Sequence of chain A:
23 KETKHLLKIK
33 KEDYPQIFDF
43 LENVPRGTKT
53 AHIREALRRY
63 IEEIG

Interface contacts:
Residue H27 in chain A is in contact with residue L28 in chain B (closest heavy-atom distance 3.6 Å).
Residue K33 in chain A contacts residue K23 in chain B (closest heavy-atom distance 3.2 Å).
Residue Y62 in chain A interacts with residue A58 in chain B (closest heavy-atom distance 3.2 Å).
Residue R61 in chain A interacts with residue Y62 in chain B (closest heavy-atom distance 3.6 Å).
Residue L29 in chain A is in contact with residue T25 in chain B (closest heavy-atom distance 3.4 Å).
Residue R56 in chain A interacts with residue I39 in chain B (closest heavy-atom distance 3.5 Å).
Residue Y62 in chain A is in contact with residue H54 in chain B (closest heavy-atom distance 2.7 Å).
Residue R61 in chain A interacts with residue E65 in chain B (closest heavy-atom distance 2.6 Å).
Residue L28 in chain A is in contact with residue H27 in chain B (closest heavy-atom distance 2.9 Å).
Residue E44 in chain A is in contact with residue T25 in chain B (closest heavy-atom distance 3.2 Å).
Residue K26 in chain A interacts with residue L29 in chain B (closest heavy-atom distance 3.2 Å).
Residue K23 in chain A interacts with residue K32 in chain B (closest heavy-atom distance 3.6 Å).
Residue L59 in chain A is in contact with residue I55 in chain B (closest heavy-atom distance 3.7 Å).
Residue I31 in chain A interacts with residue T25 in chain B (closest heavy-atom distance 3.0 Å).
Residue I39 in chain A contacts residue R60 in chain B (closest heavy-atom distance 3.1 Å).
Residue K51 in chain A is in contact with residue T25 in chain B (closest heavy-atom distance 3.7 Å).
Residue E24 in chain A interacts with residue K32 in chain B (closest heavy-atom distance 3.5 Å).
Residue K51 in chain A interacts with residue H27 in chain B (closest heavy-atom distance 3.4 Å).
Residue K32 in chain A interacts with residue K23 in chain B (closest heavy-atom distance 3.5 Å).
Residue H54 in chain A contacts residue Y62 in chain B (closest heavy-atom distance 2.9 Å).
Residue T25 in chain A is in contact with residue I31 in chain B (closest heavy-atom distance 3.0 Å).
Residue F40 in chain A contacts residue E24 in chain B (closest heavy-atom distance 3.6 Å).
Residue Y62 in chain A interacts with residue E57 in chain B (closest heavy-atom distance 3.5 Å).
Residue Q38 in chain A contacts residue R60 in chain B (closest heavy-atom distance 3.2 Å).
Residue K30 in chain A contacts residue K26 in chain B (closest heavy-atom distance 3.3 Å).
Residue K23 in chain A is in contact with residue F40 in chain B (closest heavy-atom distance 3.7 Å).
Residue K30 in chain A is in contact with residue T25 in chain B (closest heavy-atom distance 3.2 Å).
Residue T52 in chain A interacts with residue H27 in chain B (closest heavy-atom distance 3.5 Å).
Residue R56 in chain A contacts residue Y36 in chain B (closest heavy-atom distance 2.5 Å).
Residue H27 in chain A is in contact with residue T52 in chain B (closest heavy-atom distance 3.1 Å).
Residue E57 in chain A contacts residue Y62 in chain B (closest heavy-atom distance 3.5 Å).
Residue T25 in chain A contacts residue K51 in chain B (closest heavy-atom distance 3.1 Å).
Residue L59 in chain A is in contact with residue A58 in chain B (closest heavy-atom distance 3.5 Å).
Residue A58 in chain A is in contact with residue Y62 in chain B (closest heavy-atom distance 3.5 Å).
Residue T25 in chain A is in contact with residue E44 in chain B (closest heavy-atom distance 3.0 Å).
Residue E65 in chain A interacts with residue R61 in chain B (closest heavy-atom distance 3.7 Å).
Residue Y62 in chain A is in contact with residue R61 in chain B (closest heavy-atom distance 3.4 Å).
Residue H27 in chain A contacts residue K51 in chain B (closest heavy-atom distance 3.3 Å).
Residue R60 in chain A is in contact with residue I39 in chain B (closest heavy-atom distance 3.4 Å).
Residue K23 in chain A is in contact with residue K33 in chain B (closest heavy-atom distance 3.0 Å).
Residue I63 in chain A interacts with residue I39 in chain B (closest heavy-atom distance 3.5 Å).
Residue F40 in chain A interacts with residue T25 in chain B (closest heavy-atom distance 3.1 Å).
Residue I63 in chain A contacts residue F42 in chain B (closest heavy-atom distance 3.5 Å).
Residue I39 in chain A interacts with residue R56 in chain B (closest heavy-atom distance 3.2 Å).
Residue Y36 in chain A contacts residue R56 in chain B (closest heavy-atom distance 2.3 Å).
Residue F42 in chain A interacts with residue I63 in chain B (closest heavy-atom distance 3.7 Å).
Residue T25 in chain A contacts residue F40 in chain B (closest heavy-atom distance 3.2 Å).
Residue E24 in chain A contacts residue F40 in chain B (closest heavy-atom distance 3.7 Å).
Residue L29 in chain A interacts with residue H27 in chain B (closest heavy-atom distance 2.7 Å).
Residue L29 in chain A contacts residue K26 in chain B (closest heavy-atom distance 3.2 Å).
Residue H27 in chain A interacts with residue I55 in chain B (closest heavy-atom distance 3.4 Å).
Residue I31 in chain A is in contact with residue E24 in chain B (closest heavy-atom distance 3.3 Å).
Residue T25 in chain A is in contact with residue L29 in chain B (closest heavy-atom distance 3.1 Å).
Residue E24 in chain A interacts with residue I31 in chain B (closest heavy-atom distance 3.0 Å).
Residue T25 in chain A is in contact with residue K30 in chain B (closest heavy-atom distance 3.0 Å).
Residue H27 in chain A is in contact with residue L29 in chain B (closest heavy-atom distance 2.8 Å).
Residue H27 in chain A interacts with residue H27 in chain B (closest heavy-atom distance 3.5 Å).
Residue A58 in chain A interacts with residue L59 in chain B (closest heavy-atom distance 3.4 Å).
Residue A58 in chain A interacts with residue A58 in chain B (closest heavy-atom distance 3.6 Å).
Residue K30 in chain A is in contact with residue E24 in chain B (closest heavy-atom distance 3.0 Å).

The following describes two proteins that form a bound complex.

Sequence of chain B:
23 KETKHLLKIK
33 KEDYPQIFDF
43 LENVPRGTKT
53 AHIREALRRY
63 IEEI